These two protein chains interact to form a complex.

Sequence of chain A:
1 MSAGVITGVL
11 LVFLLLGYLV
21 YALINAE

Residue-level contacts at the interface:
Residue M430 in chain B is in contact with residue L16 in chain A (closest heavy-atom distance 4.3 Å).
Residue M437 in chain B contacts residue V5 in chain A (closest heavy-atom distance 3.7 Å).
Residue L419 in chain B contacts residue L23 in chain A (closest heavy-atom distance 3.7 Å).
Residue K415 in chain B is in contact with residue L23 in chain A (closest heavy-atom distance 3.2 Å).
Residue L419 in chain B interacts with residue I24 in chain A (closest heavy-atom distance 3.7 Å).
Residue M430 in chain B contacts residue V12 in chain A (closest heavy-atom distance 4.9 Å).
Residue K415 in chain B interacts with residue A26 in chain A (closest heavy-atom distance 4.2 Å).
Residue M430 in chain B contacts residue F13 in chain A (closest heavy-atom distance 3.6 Å).
Residue L419 in chain B is in contact with residue V20 in chain A (closest heavy-atom distance 4.4 Å).
Residue K415 in chain B interacts with residue N25 in chain A (closest heavy-atom distance 4.8 Å).
Residue A418 in chain B is in contact with residue L23 in chain A (closest heavy-atom distance 4.0 Å).
Residue T426 in chain B is in contact with residue L16 in chain A (closest heavy-atom distance 4.1 Å).
Residue K415 in chain B is in contact with residue I24 in chain A (closest heavy-atom distance 3.2 Å).

Sequence of chain B:
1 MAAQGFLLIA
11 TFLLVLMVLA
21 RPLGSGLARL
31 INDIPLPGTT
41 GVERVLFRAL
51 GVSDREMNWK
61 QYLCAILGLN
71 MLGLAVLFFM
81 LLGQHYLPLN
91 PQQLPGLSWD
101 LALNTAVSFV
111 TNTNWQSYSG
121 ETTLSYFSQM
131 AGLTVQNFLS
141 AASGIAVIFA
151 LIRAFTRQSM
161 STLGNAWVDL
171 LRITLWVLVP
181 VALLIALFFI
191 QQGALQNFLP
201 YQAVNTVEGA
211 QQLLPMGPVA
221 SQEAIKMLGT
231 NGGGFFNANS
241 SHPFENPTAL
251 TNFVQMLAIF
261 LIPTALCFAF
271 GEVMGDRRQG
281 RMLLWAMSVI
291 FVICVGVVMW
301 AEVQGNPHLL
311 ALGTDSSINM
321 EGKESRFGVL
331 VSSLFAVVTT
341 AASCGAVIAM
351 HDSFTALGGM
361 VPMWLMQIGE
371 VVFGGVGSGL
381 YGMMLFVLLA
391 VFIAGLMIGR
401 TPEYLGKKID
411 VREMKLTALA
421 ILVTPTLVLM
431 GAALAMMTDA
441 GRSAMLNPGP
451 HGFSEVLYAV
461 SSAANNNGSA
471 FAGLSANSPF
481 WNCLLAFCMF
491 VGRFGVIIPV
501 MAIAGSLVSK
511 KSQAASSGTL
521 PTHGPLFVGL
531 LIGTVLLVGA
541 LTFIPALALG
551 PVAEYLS